Residue-level contacts at the interface:
Residue G320 in the first protein interacts with residue K19 in the second protein (closest heavy-atom distance 4.4 Å).
Residue S57 in the first protein is in contact with residue E27 in the second protein (closest heavy-atom distance 4.7 Å).
Residue L321 in the first protein contacts residue A22 in the second protein (closest heavy-atom distance 4.4 Å).
Residue I55 in the first protein interacts with residue E30 in the second protein (closest heavy-atom distance 4.5 Å).

This data describes a binding interaction between two proteins.

Sequence of the first protein:
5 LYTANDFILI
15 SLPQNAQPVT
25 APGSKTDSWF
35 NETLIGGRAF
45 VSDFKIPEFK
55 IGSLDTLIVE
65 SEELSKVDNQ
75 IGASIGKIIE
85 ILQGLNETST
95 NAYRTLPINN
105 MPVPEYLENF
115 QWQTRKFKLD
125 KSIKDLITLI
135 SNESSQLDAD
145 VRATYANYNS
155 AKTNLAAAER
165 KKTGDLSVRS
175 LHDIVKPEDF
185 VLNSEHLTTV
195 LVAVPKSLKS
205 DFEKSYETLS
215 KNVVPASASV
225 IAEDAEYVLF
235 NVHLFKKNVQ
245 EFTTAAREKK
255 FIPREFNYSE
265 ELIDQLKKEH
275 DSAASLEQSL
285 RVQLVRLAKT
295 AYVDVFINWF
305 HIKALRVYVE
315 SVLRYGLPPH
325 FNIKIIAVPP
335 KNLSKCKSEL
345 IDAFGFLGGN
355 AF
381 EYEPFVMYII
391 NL

Sequence of the second protein:
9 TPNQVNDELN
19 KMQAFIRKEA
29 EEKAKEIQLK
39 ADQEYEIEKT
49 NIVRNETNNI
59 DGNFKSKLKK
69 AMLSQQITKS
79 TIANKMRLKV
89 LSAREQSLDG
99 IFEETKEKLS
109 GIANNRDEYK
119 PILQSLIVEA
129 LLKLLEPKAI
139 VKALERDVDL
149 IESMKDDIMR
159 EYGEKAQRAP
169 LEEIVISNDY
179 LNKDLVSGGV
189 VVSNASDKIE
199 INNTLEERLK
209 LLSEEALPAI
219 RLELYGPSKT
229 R